Sequence of chain A:
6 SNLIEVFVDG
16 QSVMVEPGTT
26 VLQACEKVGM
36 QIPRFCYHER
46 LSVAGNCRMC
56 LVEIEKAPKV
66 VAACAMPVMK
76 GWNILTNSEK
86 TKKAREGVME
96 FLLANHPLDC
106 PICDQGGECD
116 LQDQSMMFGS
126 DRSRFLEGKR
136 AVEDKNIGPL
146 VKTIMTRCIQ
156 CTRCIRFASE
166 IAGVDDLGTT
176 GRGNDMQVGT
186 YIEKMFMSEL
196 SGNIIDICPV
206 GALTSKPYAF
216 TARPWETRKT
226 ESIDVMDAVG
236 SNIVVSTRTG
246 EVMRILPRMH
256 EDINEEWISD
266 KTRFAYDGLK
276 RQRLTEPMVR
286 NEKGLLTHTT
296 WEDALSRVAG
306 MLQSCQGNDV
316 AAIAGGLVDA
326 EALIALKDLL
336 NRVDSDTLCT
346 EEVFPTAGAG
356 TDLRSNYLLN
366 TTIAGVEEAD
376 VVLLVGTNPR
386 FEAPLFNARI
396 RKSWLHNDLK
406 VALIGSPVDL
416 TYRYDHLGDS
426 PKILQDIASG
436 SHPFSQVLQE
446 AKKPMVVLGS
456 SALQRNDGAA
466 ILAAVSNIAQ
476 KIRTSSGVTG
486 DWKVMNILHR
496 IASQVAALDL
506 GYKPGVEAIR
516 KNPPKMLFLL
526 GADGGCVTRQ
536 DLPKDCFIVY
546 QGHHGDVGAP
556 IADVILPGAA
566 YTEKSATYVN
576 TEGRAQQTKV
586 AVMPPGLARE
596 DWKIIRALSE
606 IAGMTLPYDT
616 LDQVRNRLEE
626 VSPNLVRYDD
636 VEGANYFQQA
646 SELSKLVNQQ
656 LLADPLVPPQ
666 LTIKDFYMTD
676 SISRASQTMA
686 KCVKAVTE

Sequence of chain B:
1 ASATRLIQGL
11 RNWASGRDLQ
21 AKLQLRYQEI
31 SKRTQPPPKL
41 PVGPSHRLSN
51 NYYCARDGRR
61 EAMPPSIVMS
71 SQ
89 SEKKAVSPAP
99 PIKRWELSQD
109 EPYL

The following describes two proteins that form a bound complex.

Residue-level contacts at the interface:
Residue E84 in chain A is in contact with residue C54 in chain B (closest heavy-atom distance 4.9 Å).
Residue R127 in chain A is in contact with residue H46 in chain B (closest heavy-atom distance 4.0 Å).
Residue K87 in chain A is in contact with residue C54 in chain B (closest heavy-atom distance 4.0 Å).
Residue S125 in chain A interacts with residue Y53 in chain B (closest heavy-atom distance 4.3 Å).
Residue G124 in chain A interacts with residue Y53 in chain B (closest heavy-atom distance 4.1 Å).